Sequence of protein 1:
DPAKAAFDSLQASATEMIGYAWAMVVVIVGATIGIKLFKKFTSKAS

Sequence of protein 2:
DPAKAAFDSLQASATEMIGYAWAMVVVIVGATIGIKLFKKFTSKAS

These two protein chains interact to form a complex.

Interface contacts:
Residue K48 in protein 2 is in contact with residue I39 in protein 1 (closest heavy-atom distance 4.2 Å).
Residue F45 in protein 2 interacts with residue A35 in protein 1 (closest heavy-atom distance 4.3 Å).
Residue K48 in protein 2 is in contact with residue T36 in protein 1 (closest heavy-atom distance 3.3 Å).
Residue F45 in protein 2 interacts with residue I32 in protein 1 (closest heavy-atom distance 4.4 Å).
Residue F45 in protein 2 contacts residue I39 in protein 1 (closest heavy-atom distance 4.9 Å).
Residue L41 in protein 2 contacts residue I32 in protein 1 (closest heavy-atom distance 4.8 Å).
Residue S50 in protein 2 contacts residue K43 in protein 1 (closest heavy-atom distance 3.7 Å).
Residue K44 in protein 2 contacts residue I32 in protein 1 (closest heavy-atom distance 4.9 Å).
Residue F45 in protein 2 interacts with residue T36 in protein 1 (closest heavy-atom distance 4.3 Å).
Residue A49 in protein 2 interacts with residue K43 in protein 1 (closest heavy-atom distance 4.9 Å).
Residue K48 in protein 2 contacts residue K43 in protein 1 (closest heavy-atom distance 3.0 Å).